Sequence of the first protein:
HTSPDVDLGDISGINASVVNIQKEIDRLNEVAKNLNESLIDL

Residue-level contacts at the interface:
Residue Q204 in the second protein interacts with residue N38 in the first protein (closest heavy-atom distance 3.0 Å).
Residue N229 in the second protein is in contact with residue N17 in the first protein (closest heavy-atom distance 3.2 Å).
Residue V221 in the second protein is in contact with residue V21 in the first protein (closest heavy-atom distance 4.1 Å).
Residue A193 in the second protein interacts with residue I42 in the first protein (closest heavy-atom distance 3.5 Å).
Residue Q204 in the second protein interacts with residue L37 in the first protein (closest heavy-atom distance 3.2 Å).
Residue Q218 in the second protein interacts with residue I27 in the first protein (closest heavy-atom distance 4.2 Å).
Residue L214 in the second protein is in contact with residue I23 in the first protein (closest heavy-atom distance 4.0 Å).
Residue I242 in the second protein interacts with residue L10 in the first protein (closest heavy-atom distance 3.8 Å).
Residue F196 in the second protein contacts residue I42 in the first protein (closest heavy-atom distance 3.8 Å).
Residue S208 in the second protein is in contact with residue N31 in the first protein (closest heavy-atom distance 4.6 Å).
Residue N247 in the second protein contacts residue D9 in the first protein (closest heavy-atom distance 4.8 Å).
Residue N247 in the second protein contacts residue V8 in the first protein (closest heavy-atom distance 3.5 Å).
Residue N197 in the second protein interacts with residue L41 in the first protein (closest heavy-atom distance 3.5 Å).
Residue F250 in the second protein is in contact with residue S5 in the first protein (closest heavy-atom distance 3.8 Å).
Residue S208 in the second protein contacts residue A34 in the first protein (closest heavy-atom distance 4.0 Å).
Residue F196 in the second protein is in contact with residue S40 in the first protein (closest heavy-atom distance 3.2 Å).
Residue K190 in the second protein is in contact with residue L44 in the first protein (closest heavy-atom distance 4.0 Å).
Residue I200 in the second protein is in contact with residue L37 in the first protein (closest heavy-atom distance 3.6 Å).
Residue L246 in the second protein contacts residue L10 in the first protein (closest heavy-atom distance 4.6 Å).
Residue N197 in the second protein contacts residue I42 in the first protein (closest heavy-atom distance 2.9 Å).
Residue V232 in the second protein interacts with residue I13 in the first protein (closest heavy-atom distance 3.8 Å).
Residue S236 in the second protein interacts with residue D12 in the first protein (closest heavy-atom distance 4.8 Å).
Residue N247 in the second protein interacts with residue P6 in the first protein (closest heavy-atom distance 4.8 Å).
Residue N229 in the second protein contacts residue A18 in the first protein (closest heavy-atom distance 3.2 Å).
Residue T210 in the second protein is in contact with residue L30 in the first protein (closest heavy-atom distance 3.9 Å).
Residue A211 in the second protein is in contact with residue L30 in the first protein (closest heavy-atom distance 4.2 Å).
Residue D254 in the second protein interacts with residue S5 in the first protein (closest heavy-atom distance 3.2 Å).
Residue Q204 in the second protein contacts residue A34 in the first protein (closest heavy-atom distance 3.3 Å).
Residue F239 in the second protein is in contact with residue L10 in the first protein (closest heavy-atom distance 3.7 Å).
Residue S243 in the second protein interacts with residue D9 in the first protein (closest heavy-atom distance 4.0 Å).
Residue S236 in the second protein interacts with residue I13 in the first protein (closest heavy-atom distance 3.7 Å).
Residue Q218 in the second protein contacts residue I23 in the first protein (closest heavy-atom distance 3.1 Å).
Residue I203 in the second protein interacts with residue L37 in the first protein (closest heavy-atom distance 4.3 Å).
Residue Q189 in the second protein contacts residue L44 in the first protein (closest heavy-atom distance 3.7 Å).
Residue E257 in the second protein contacts residue H3 in the first protein (closest heavy-atom distance 3.2 Å).
Residue L214 in the second protein contacts residue L30 in the first protein (closest heavy-atom distance 3.8 Å).
Residue N222 in the second protein is in contact with residue V20 in the first protein (closest heavy-atom distance 3.0 Å).
Residue A211 in the second protein contacts residue N31 in the first protein (closest heavy-atom distance 3.5 Å).
Residue L207 in the second protein contacts residue A34 in the first protein (closest heavy-atom distance 4.0 Å).
Residue D254 in the second protein interacts with residue T4 in the first protein (closest heavy-atom distance 4.2 Å).
Residue L207 in the second protein is in contact with residue L37 in the first protein (closest heavy-atom distance 4.4 Å).
Residue N247 in the second protein is in contact with residue D7 in the first protein (closest heavy-atom distance 2.7 Å).
Residue A225 in the second protein interacts with residue A18 in the first protein (closest heavy-atom distance 3.8 Å).
Residue I200 in the second protein contacts residue L41 in the first protein (closest heavy-atom distance 3.7 Å).
Residue Q218 in the second protein contacts residue Q24 in the first protein (closest heavy-atom distance 3.4 Å).
Residue V232 in the second protein interacts with residue I16 in the first protein (closest heavy-atom distance 3.4 Å).
Residue N222 in the second protein interacts with residue V21 in the first protein (closest heavy-atom distance 3.2 Å).
Residue Q218 in the second protein is in contact with residue N22 in the first protein (closest heavy-atom distance 3.8 Å).
Residue Q218 in the second protein is in contact with residue V21 in the first protein (closest heavy-atom distance 3.9 Å).
Residue A211 in the second protein interacts with residue I27 in the first protein (closest heavy-atom distance 4.0 Å).
Residue L235 in the second protein interacts with residue I13 in the first protein (closest heavy-atom distance 4.0 Å).
Residue L207 in the second protein is in contact with residue V33 in the first protein (closest heavy-atom distance 3.6 Å).
Residue L214 in the second protein interacts with residue I27 in the first protein (closest heavy-atom distance 3.5 Å).
Residue L207 in the second protein interacts with residue L30 in the first protein (closest heavy-atom distance 4.1 Å).
Residue S243 in the second protein interacts with residue L10 in the first protein (closest heavy-atom distance 3.7 Å).
Residue A225 in the second protein is in contact with residue S19 in the first protein (closest heavy-atom distance 3.2 Å).
Residue L228 in the second protein interacts with residue A18 in the first protein (closest heavy-atom distance 4.6 Å).
Residue F196 in the second protein is in contact with residue L41 in the first protein (closest heavy-atom distance 4.7 Å).
Residue G215 in the second protein contacts residue I27 in the first protein (closest heavy-atom distance 3.3 Å).
Residue A193 in the second protein interacts with residue L44 in the first protein (closest heavy-atom distance 3.8 Å).

Sequence of the second protein:
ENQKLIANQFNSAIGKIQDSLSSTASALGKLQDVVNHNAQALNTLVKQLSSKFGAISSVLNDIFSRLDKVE

The following describes two proteins that form a bound complex.